Sequence of chain A:
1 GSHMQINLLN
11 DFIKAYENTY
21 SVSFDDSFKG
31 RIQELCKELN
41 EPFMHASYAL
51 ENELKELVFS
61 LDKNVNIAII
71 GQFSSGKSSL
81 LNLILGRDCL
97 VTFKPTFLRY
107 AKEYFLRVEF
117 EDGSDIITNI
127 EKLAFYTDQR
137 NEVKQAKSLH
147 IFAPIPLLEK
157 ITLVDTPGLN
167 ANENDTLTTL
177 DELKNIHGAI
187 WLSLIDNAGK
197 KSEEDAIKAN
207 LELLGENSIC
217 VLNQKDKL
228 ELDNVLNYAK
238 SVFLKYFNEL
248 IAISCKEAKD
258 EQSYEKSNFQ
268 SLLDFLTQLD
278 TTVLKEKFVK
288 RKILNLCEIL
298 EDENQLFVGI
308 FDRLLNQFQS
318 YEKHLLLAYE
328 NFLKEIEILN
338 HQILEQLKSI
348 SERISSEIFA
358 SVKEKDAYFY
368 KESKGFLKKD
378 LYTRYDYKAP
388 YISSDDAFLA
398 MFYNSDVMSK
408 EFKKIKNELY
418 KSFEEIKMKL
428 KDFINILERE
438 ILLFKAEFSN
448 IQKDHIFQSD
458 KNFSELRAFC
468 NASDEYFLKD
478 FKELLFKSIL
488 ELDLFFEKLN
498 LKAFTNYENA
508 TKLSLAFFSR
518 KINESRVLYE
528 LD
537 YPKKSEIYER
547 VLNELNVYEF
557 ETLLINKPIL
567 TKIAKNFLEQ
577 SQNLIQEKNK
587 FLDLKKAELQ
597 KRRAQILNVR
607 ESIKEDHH

Sequence of chain B:
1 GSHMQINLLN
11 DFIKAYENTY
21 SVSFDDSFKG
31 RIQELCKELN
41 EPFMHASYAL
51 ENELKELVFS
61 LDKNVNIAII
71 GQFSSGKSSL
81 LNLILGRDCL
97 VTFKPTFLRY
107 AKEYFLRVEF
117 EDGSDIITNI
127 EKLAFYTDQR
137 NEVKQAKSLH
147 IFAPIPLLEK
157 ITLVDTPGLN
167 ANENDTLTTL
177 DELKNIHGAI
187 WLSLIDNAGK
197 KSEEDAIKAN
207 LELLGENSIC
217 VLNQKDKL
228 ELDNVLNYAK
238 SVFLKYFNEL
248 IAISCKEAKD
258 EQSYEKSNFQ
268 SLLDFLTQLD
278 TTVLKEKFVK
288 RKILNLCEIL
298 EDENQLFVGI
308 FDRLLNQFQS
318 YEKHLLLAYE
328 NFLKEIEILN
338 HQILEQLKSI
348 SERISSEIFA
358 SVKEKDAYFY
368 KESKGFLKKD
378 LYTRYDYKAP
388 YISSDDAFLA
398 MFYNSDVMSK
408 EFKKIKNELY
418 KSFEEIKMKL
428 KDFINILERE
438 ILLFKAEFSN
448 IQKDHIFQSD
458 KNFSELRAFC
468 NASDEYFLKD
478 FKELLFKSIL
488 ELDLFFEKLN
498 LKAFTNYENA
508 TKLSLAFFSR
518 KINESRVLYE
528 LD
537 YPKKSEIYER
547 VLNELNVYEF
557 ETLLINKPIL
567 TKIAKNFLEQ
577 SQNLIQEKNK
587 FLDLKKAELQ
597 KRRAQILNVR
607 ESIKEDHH

Interface contacts:
Residue K509 in chain A interacts with residue L510 in chain B (closest heavy-atom distance 3.6 Å).
Residue D118 in chain A contacts residue F59 in chain B (closest heavy-atom distance 3.3 Å).
Residue K140 in chain A is in contact with residue K156 in chain B (closest heavy-atom distance 3.6 Å).
Residue F148 in chain A is in contact with residue I123 in chain B (closest heavy-atom distance 3.8 Å).
Residue E494 in chain A interacts with residue L491 in chain B (closest heavy-atom distance 3.5 Å).
Residue I123 in chain A interacts with residue F148 in chain B (closest heavy-atom distance 3.5 Å).
Residue E117 in chain A interacts with residue F59 in chain B (closest heavy-atom distance 3.7 Å).
Residue F59 in chain A interacts with residue D118 in chain B (closest heavy-atom distance 3.4 Å).
Residue R464 in chain A interacts with residue S461 in chain B (closest heavy-atom distance 3.4 Å).
Residue L491 in chain A is in contact with residue L491 in chain B (closest heavy-atom distance 3.7 Å).
Residue I123 in chain A interacts with residue F111 in chain B (closest heavy-atom distance 3.5 Å).
Residue D118 in chain A interacts with residue D62 in chain B (closest heavy-atom distance 3.8 Å).
Residue D121 in chain A is in contact with residue R105 in chain B (closest heavy-atom distance 2.6 Å).
Residue L510 in chain A is in contact with residue L510 in chain B (closest heavy-atom distance 3.7 Å).
Residue L498 in chain A contacts residue K495 in chain B (closest heavy-atom distance 3.7 Å).
Residue E472 in chain A interacts with residue D471 in chain B (closest heavy-atom distance 3.1 Å).
Residue D62 in chain A contacts residue D118 in chain B (closest heavy-atom distance 3.7 Å).
Residue K479 in chain A interacts with residue K476 in chain B (closest heavy-atom distance 3.7 Å).
Residue D377 in chain A interacts with residue T380 in chain B (closest heavy-atom distance 3.8 Å).
Residue K140 in chain A interacts with residue D62 in chain B (closest heavy-atom distance 3.3 Å).
Residue K499 in chain A interacts with residue L498 in chain B (closest heavy-atom distance 3.8 Å).
Residue S391 in chain A interacts with residue R517 in chain B (closest heavy-atom distance 3.7 Å).
Residue A469 in chain A is in contact with residue N468 in chain B (closest heavy-atom distance 3.1 Å).
Residue D118 in chain A contacts residue K63 in chain B (closest heavy-atom distance 3.0 Å).
Residue F111 in chain A contacts residue I123 in chain B (closest heavy-atom distance 3.6 Å).
Residue L487 in chain A interacts with residue L487 in chain B (closest heavy-atom distance 3.5 Å).
Residue K495 in chain A contacts residue L498 in chain B (closest heavy-atom distance 3.8 Å).
Residue E472 in chain A interacts with residue N468 in chain B (closest heavy-atom distance 3.7 Å).
Residue I123 in chain A is in contact with residue I123 in chain B (closest heavy-atom distance 3.9 Å).
Residue D62 in chain A is in contact with residue K140 in chain B (closest heavy-atom distance 2.7 Å).
Residue L378 in chain A is in contact with residue Y379 in chain B (closest heavy-atom distance 3.2 Å).
Residue R113 in chain A contacts residue R113 in chain B (closest heavy-atom distance 3.0 Å).
Residue F483 in chain A contacts residue E480 in chain B (closest heavy-atom distance 3.6 Å).
Residue Y379 in chain A interacts with residue Y379 in chain B (closest heavy-atom distance 3.2 Å).
Residue S461 in chain A interacts with residue R464 in chain B (closest heavy-atom distance 2.8 Å).
Residue K442 in chain A interacts with residue E472 in chain B (closest heavy-atom distance 2.6 Å).
Residue L510 in chain A interacts with residue K509 in chain B (closest heavy-atom distance 3.7 Å).
Residue R105 in chain A interacts with residue D121 in chain B (closest heavy-atom distance 2.7 Å).
Residue Y473 in chain A is in contact with residue N468 in chain B (closest heavy-atom distance 3.8 Å).
Residue E472 in chain A contacts residue K442 in chain B (closest heavy-atom distance 2.6 Å).
Residue E480 in chain A contacts residue K479 in chain B (closest heavy-atom distance 3.7 Å).
Residue A465 in chain A contacts residue A465 in chain B (closest heavy-atom distance 3.7 Å).
Residue R517 in chain A contacts residue A513 in chain B (closest heavy-atom distance 3.5 Å).
Residue R381 in chain A contacts residue Y379 in chain B (closest heavy-atom distance 2.8 Å).
Residue D471 in chain A contacts residue E472 in chain B (closest heavy-atom distance 3.1 Å).
Residue Y379 in chain A contacts residue R381 in chain B (closest heavy-atom distance 2.5 Å).
Residue D471 in chain A interacts with residue K476 in chain B (closest heavy-atom distance 2.8 Å).
Residue Y367 in chain A contacts residue Y367 in chain B (closest heavy-atom distance 1.9 Å).
Residue S461 in chain A is in contact with residue S461 in chain B (closest heavy-atom distance 3.5 Å).
Residue L378 in chain A contacts residue L378 in chain B (closest heavy-atom distance 2.6 Å).
Residue N468 in chain A is in contact with residue A465 in chain B (closest heavy-atom distance 2.9 Å).
Residue K476 in chain A is in contact with residue D471 in chain B (closest heavy-atom distance 3.3 Å).
Residue D377 in chain A is in contact with residue Y379 in chain B (closest heavy-atom distance 3.5 Å).
Residue R517 in chain A is in contact with residue S391 in chain B (closest heavy-atom distance 3.5 Å).
Residue T380 in chain A is in contact with residue D377 in chain B (closest heavy-atom distance 3.5 Å).
Residue K63 in chain A interacts with residue D118 in chain B (closest heavy-atom distance 3.2 Å).
Residue L498 in chain A interacts with residue K499 in chain B (closest heavy-atom distance 3.9 Å).
Residue A465 in chain A is in contact with residue N468 in chain B (closest heavy-atom distance 3.0 Å).
Residue F59 in chain A is in contact with residue E117 in chain B (closest heavy-atom distance 3.6 Å).
Residue N468 in chain A is in contact with residue A469 in chain B (closest heavy-atom distance 3.3 Å).

These two protein chains interact to form a complex.